This data describes a binding interaction between two proteins.

Sequence of chain A:
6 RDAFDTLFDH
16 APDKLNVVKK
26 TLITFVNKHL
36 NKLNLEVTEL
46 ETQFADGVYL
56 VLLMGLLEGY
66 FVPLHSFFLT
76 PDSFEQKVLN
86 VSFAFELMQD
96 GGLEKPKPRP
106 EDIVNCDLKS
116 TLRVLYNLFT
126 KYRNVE

Residue-level contacts at the interface:
Residue Y121 in chain A interacts with residue M9 in chain B (closest heavy-atom distance 3.7 Å).
Residue V23 in chain A is in contact with residue M9 in chain B (closest heavy-atom distance 4.7 Å).
Residue L12 in chain A contacts residue M9 in chain B (closest heavy-atom distance 5.0 Å).
Residue V22 in chain A interacts with residue L5 in chain B (closest heavy-atom distance 4.2 Å).
Residue V22 in chain A contacts residue L8 in chain B (closest heavy-atom distance 4.8 Å).
Residue V22 in chain A interacts with residue A1 in chain B (closest heavy-atom distance 4.9 Å).
Residue T26 in chain A contacts residue T2 in chain B (closest heavy-atom distance 4.0 Å).
Residue V22 in chain A is in contact with residue E4 in chain B (closest heavy-atom distance 4.0 Å).
Residue K19 in chain A contacts residue L8 in chain B (closest heavy-atom distance 3.9 Å).
Residue T11 in chain A interacts with residue L12 in chain B (closest heavy-atom distance 3.7 Å).
Residue A8 in chain A is in contact with residue L12 in chain B (closest heavy-atom distance 4.0 Å).
Residue F9 in chain A is in contact with residue M9 in chain B (closest heavy-atom distance 3.6 Å).
Residue L12 in chain A is in contact with residue L8 in chain B (closest heavy-atom distance 4.0 Å).
Residue T26 in chain A contacts residue L5 in chain B (closest heavy-atom distance 3.6 Å).
Residue R128 in chain A contacts residue D6 in chain B (closest heavy-atom distance 2.7 Å).
Residue T26 in chain A is in contact with residue A1 in chain B (closest heavy-atom distance 3.1 Å).
Residue A8 in chain A interacts with residue S13 in chain B (closest heavy-atom distance 3.6 Å).
Residue R128 in chain A interacts with residue T2 in chain B (closest heavy-atom distance 3.5 Å).
Residue L12 in chain A is in contact with residue L12 in chain B (closest heavy-atom distance 3.7 Å).
Residue F124 in chain A contacts residue L5 in chain B (closest heavy-atom distance 4.0 Å).
Residue F124 in chain A is in contact with residue T2 in chain B (closest heavy-atom distance 3.8 Å).
Residue L27 in chain A contacts residue L5 in chain B (closest heavy-atom distance 4.4 Å).
Residue A8 in chain A is in contact with residue M9 in chain B (closest heavy-atom distance 3.6 Å).
Residue Y121 in chain A contacts residue L5 in chain B (closest heavy-atom distance 4.0 Å).
Residue F124 in chain A contacts residue D6 in chain B (closest heavy-atom distance 3.8 Å).
Residue Y121 in chain A is in contact with residue D6 in chain B (closest heavy-atom distance 4.1 Å).
Residue V23 in chain A is in contact with residue L5 in chain B (closest heavy-atom distance 3.7 Å).
Residue T125 in chain A interacts with residue D6 in chain B (closest heavy-atom distance 4.8 Å).
Residue V23 in chain A is in contact with residue L8 in chain B (closest heavy-atom distance 3.6 Å).
Residue A16 in chain A is in contact with residue L12 in chain B (closest heavy-atom distance 3.9 Å).

Sequence of chain B:
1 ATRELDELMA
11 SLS